The following describes two proteins that form a bound complex.

Sequence of the first protein:
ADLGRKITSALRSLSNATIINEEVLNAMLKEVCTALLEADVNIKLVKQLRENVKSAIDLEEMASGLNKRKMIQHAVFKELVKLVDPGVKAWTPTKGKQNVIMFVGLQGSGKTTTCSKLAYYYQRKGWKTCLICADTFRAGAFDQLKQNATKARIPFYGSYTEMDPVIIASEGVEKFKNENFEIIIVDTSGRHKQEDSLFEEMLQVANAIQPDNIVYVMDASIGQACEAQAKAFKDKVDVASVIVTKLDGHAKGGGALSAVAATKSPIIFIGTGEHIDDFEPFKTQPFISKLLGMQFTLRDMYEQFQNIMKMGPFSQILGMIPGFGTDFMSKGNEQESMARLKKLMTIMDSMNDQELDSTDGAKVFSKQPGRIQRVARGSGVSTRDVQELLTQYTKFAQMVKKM

Sequence of the second protein:
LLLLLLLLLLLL

Interface contacts:
Residue I336 in the first protein is in contact with residue L6 in the second protein (closest heavy-atom distance 4.1 Å).
Residue I336 in the first protein interacts with residue L5 in the second protein (closest heavy-atom distance 4.1 Å).
Residue M431 in the first protein interacts with residue L1 in the second protein (closest heavy-atom distance 4.4 Å).
Residue F356 in the first protein interacts with residue L10 in the second protein (closest heavy-atom distance 4.3 Å).
Residue F352 in the first protein contacts residue L7 in the second protein (closest heavy-atom distance 4.0 Å).
Residue Q420 in the first protein is in contact with residue L12 in the second protein (closest heavy-atom distance 4.0 Å).
Residue F352 in the first protein is in contact with residue L10 in the second protein (closest heavy-atom distance 4.2 Å).
Residue L346 in the first protein contacts residue L6 in the second protein (closest heavy-atom distance 3.8 Å).
Residue M431 in the first protein interacts with residue L4 in the second protein (closest heavy-atom distance 3.6 Å).
Residue F424 in the first protein contacts residue L8 in the second protein (closest heavy-atom distance 3.6 Å).
Residue K359 in the first protein contacts residue L10 in the second protein (closest heavy-atom distance 3.9 Å).
Residue M427 in the first protein is in contact with residue L8 in the second protein (closest heavy-atom distance 3.8 Å).
Residue F333 in the first protein interacts with residue L9 in the second protein (closest heavy-atom distance 3.6 Å).
Residue I336 in the first protein is in contact with residue L9 in the second protein (closest heavy-atom distance 3.7 Å).
Residue F424 in the first protein is in contact with residue L5 in the second protein (closest heavy-atom distance 3.6 Å).
Residue Q332 in the first protein interacts with residue L5 in the second protein (closest heavy-atom distance 3.3 Å).
Residue G351 in the first protein contacts residue L7 in the second protein (closest heavy-atom distance 4.4 Å).
Residue L369 in the first protein is in contact with residue L9 in the second protein (closest heavy-atom distance 4.6 Å).
Residue Q332 in the first protein is in contact with residue L2 in the second protein (closest heavy-atom distance 3.3 Å).